Interface contacts:
Residue L126 in protein 1 is in contact with residue A155 in protein 2 (closest heavy-atom distance 4.0 Å).
Residue Y163 in protein 1 is in contact with residue L151 in protein 2 (closest heavy-atom distance 3.5 Å).
Residue Y163 in protein 1 is in contact with residue A155 in protein 2 (closest heavy-atom distance 4.4 Å).
Residue L139 in protein 1 is in contact with residue T121 in protein 2 (closest heavy-atom distance 3.9 Å).
Residue I134 in protein 1 contacts residue L126 in protein 2 (closest heavy-atom distance 4.0 Å).
Residue Q143 in protein 1 contacts residue Y113 in protein 2 (closest heavy-atom distance 3.5 Å).
Residue K141 in protein 1 contacts residue E122 in protein 2 (closest heavy-atom distance 4.3 Å).
Residue N119 in protein 1 interacts with residue Q143 in protein 2 (closest heavy-atom distance 3.0 Å).
Residue E122 in protein 1 interacts with residue Q143 in protein 2 (closest heavy-atom distance 2.8 Å).
Residue A125 in protein 1 contacts residue A133 in protein 2 (closest heavy-atom distance 3.6 Å).
Residue Y113 in protein 1 is in contact with residue L151 in protein 2 (closest heavy-atom distance 3.8 Å).
Residue E122 in protein 1 interacts with residue I134 in protein 2 (closest heavy-atom distance 4.2 Å).
Residue A155 in protein 1 is in contact with residue I162 in protein 2 (closest heavy-atom distance 3.6 Å).
Residue E146 in protein 1 interacts with residue A114 in protein 2 (closest heavy-atom distance 4.1 Å).
Residue L151 in protein 1 interacts with residue Y113 in protein 2 (closest heavy-atom distance 3.8 Å).
Residue L142 in protein 1 is in contact with residue E122 in protein 2 (closest heavy-atom distance 3.4 Å).
Residue K154 in protein 1 contacts residue I162 in protein 2 (closest heavy-atom distance 3.5 Å).
Residue Y113 in protein 1 is in contact with residue Q143 in protein 2 (closest heavy-atom distance 3.4 Å).
Residue Q143 in protein 1 is in contact with residue E122 in protein 2 (closest heavy-atom distance 2.8 Å).
Residue E122 in protein 1 contacts residue K141 in protein 2 (closest heavy-atom distance 4.3 Å).
Residue A155 in protein 1 contacts residue V159 in protein 2 (closest heavy-atom distance 4.0 Å).
Residue I162 in protein 1 is in contact with residue K154 in protein 2 (closest heavy-atom distance 3.5 Å).
Residue I134 in protein 1 is in contact with residue E122 in protein 2 (closest heavy-atom distance 4.2 Å).
Residue L151 in protein 1 is in contact with residue E122 in protein 2 (closest heavy-atom distance 4.2 Å).
Residue S144 in protein 1 is in contact with residue Y113 in protein 2 (closest heavy-atom distance 3.3 Å).
Residue V159 in protein 1 contacts residue V159 in protein 2 (closest heavy-atom distance 3.7 Å).
Residue L139 in protein 1 contacts residue E122 in protein 2 (closest heavy-atom distance 4.0 Å).
Residue A114 in protein 1 is in contact with residue D145 in protein 2 (closest heavy-atom distance 4.2 Å).
Residue A114 in protein 1 is in contact with residue S144 in protein 2 (closest heavy-atom distance 4.2 Å).
Residue A133 in protein 1 interacts with residue A129 in protein 2 (closest heavy-atom distance 4.3 Å).
Residue Y163 in protein 1 contacts residue W152 in protein 2 (closest heavy-atom distance 3.3 Å).
Residue D145 in protein 1 contacts residue A114 in protein 2 (closest heavy-atom distance 4.2 Å).
Residue E122 in protein 1 interacts with residue L139 in protein 2 (closest heavy-atom distance 3.9 Å).
Residue A129 in protein 1 is in contact with residue A129 in protein 2 (closest heavy-atom distance 3.7 Å).
Residue L151 in protein 1 contacts residue I162 in protein 2 (closest heavy-atom distance 3.8 Å).
Residue E122 in protein 1 contacts residue L151 in protein 2 (closest heavy-atom distance 4.2 Å).
Residue A125 in protein 1 contacts residue L139 in protein 2 (closest heavy-atom distance 4.3 Å).
Residue Q143 in protein 1 interacts with residue N119 in protein 2 (closest heavy-atom distance 3.0 Å).
Residue Y163 in protein 1 interacts with residue Q143 in protein 2 (closest heavy-atom distance 3.3 Å).
Residue A155 in protein 1 contacts residue L126 in protein 2 (closest heavy-atom distance 4.0 Å).
Residue V159 in protein 1 contacts residue A155 in protein 2 (closest heavy-atom distance 4.0 Å).
Residue L126 in protein 1 interacts with residue I134 in protein 2 (closest heavy-atom distance 4.1 Å).
Residue A133 in protein 1 contacts residue A125 in protein 2 (closest heavy-atom distance 3.6 Å).
Residue Q143 in protein 1 interacts with residue Y163 in protein 2 (closest heavy-atom distance 3.3 Å).
Residue I162 in protein 1 interacts with residue A155 in protein 2 (closest heavy-atom distance 3.6 Å).
Residue S144 in protein 1 contacts residue A114 in protein 2 (closest heavy-atom distance 4.2 Å).
Residue L151 in protein 1 contacts residue Y163 in protein 2 (closest heavy-atom distance 3.5 Å).
Residue I162 in protein 1 is in contact with residue A158 in protein 2 (closest heavy-atom distance 4.0 Å).
Residue A155 in protein 1 contacts residue Y163 in protein 2 (closest heavy-atom distance 4.4 Å).
Residue A114 in protein 1 is in contact with residue E146 in protein 2 (closest heavy-atom distance 3.7 Å).
Residue A129 in protein 1 contacts residue A133 in protein 2 (closest heavy-atom distance 4.3 Å).
Residue W152 in protein 1 is in contact with residue E122 in protein 2 (closest heavy-atom distance 3.7 Å).
Residue T121 in protein 1 interacts with residue L139 in protein 2 (closest heavy-atom distance 3.8 Å).
Residue E122 in protein 1 is in contact with residue W152 in protein 2 (closest heavy-atom distance 3.7 Å).
Residue I162 in protein 1 interacts with residue L151 in protein 2 (closest heavy-atom distance 3.9 Å).
Residue A158 in protein 1 is in contact with residue I162 in protein 2 (closest heavy-atom distance 3.9 Å).
Residue W152 in protein 1 interacts with residue Y163 in protein 2 (closest heavy-atom distance 3.3 Å).
Residue Y113 in protein 1 contacts residue S144 in protein 2 (closest heavy-atom distance 3.3 Å).
Residue E122 in protein 1 is in contact with residue L142 in protein 2 (closest heavy-atom distance 3.4 Å).
Residue A158 in protein 1 is in contact with residue A158 in protein 2 (closest heavy-atom distance 4.1 Å).

Sequence of protein 2:
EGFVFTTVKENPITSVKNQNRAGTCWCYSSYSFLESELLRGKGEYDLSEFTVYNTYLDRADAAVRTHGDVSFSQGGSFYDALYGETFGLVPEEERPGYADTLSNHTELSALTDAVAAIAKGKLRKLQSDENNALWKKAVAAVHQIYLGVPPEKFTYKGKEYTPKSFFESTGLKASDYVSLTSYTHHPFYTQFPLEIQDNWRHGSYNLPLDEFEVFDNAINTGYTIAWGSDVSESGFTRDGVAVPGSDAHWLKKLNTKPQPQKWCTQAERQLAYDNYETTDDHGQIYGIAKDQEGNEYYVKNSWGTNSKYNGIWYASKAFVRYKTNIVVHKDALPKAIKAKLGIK

Sequence of protein 1:
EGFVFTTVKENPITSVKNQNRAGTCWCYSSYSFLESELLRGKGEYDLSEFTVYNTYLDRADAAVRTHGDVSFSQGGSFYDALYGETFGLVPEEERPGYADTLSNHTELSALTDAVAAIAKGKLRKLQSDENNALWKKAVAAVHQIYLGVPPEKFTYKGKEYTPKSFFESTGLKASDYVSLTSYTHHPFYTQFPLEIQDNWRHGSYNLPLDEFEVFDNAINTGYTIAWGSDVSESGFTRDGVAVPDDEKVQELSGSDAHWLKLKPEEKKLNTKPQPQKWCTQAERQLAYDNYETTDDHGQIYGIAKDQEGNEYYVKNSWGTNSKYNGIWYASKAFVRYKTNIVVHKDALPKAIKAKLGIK

This data describes a binding interaction between two proteins.